Sequence of chain B:
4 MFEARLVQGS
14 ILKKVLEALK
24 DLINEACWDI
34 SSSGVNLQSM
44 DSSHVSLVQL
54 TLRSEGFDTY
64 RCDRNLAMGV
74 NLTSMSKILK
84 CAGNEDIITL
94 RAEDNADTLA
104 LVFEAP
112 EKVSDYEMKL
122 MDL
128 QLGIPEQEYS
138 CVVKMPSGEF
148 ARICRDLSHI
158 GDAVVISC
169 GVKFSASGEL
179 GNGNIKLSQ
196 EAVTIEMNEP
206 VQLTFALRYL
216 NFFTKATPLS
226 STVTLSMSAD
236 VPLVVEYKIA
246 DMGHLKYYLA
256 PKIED

The following describes two proteins that form a bound complex.

Contacts between the two chains:
Residue P237 in chain B contacts residue I7 in chain A (closest heavy-atom distance 3.8 Å).
Residue P132 in chain B interacts with residue F11 in chain A (closest heavy-atom distance 3.5 Å).
Residue M43 in chain B interacts with residue I7 in chain A (closest heavy-atom distance 3.5 Å).
Residue I131 in chain B contacts residue F11 in chain A (closest heavy-atom distance 4.6 Å).
Residue H47 in chain B interacts with residue T8 in chain A (closest heavy-atom distance 4.3 Å).
Residue L254 in chain B contacts residue I7 in chain A (closest heavy-atom distance 4.3 Å).
Residue Y253 in chain B is in contact with residue F11 in chain A (closest heavy-atom distance 3.7 Å).
Residue P237 in chain B is in contact with residue H10 in chain A (closest heavy-atom distance 3.6 Å).
Residue A255 in chain B contacts residue H10 in chain A (closest heavy-atom distance 4.0 Å).
Residue Y214 in chain B contacts residue Q4 in chain A (closest heavy-atom distance 4.3 Å).
Residue L254 in chain B contacts residue Q4 in chain A (closest heavy-atom distance 4.9 Å).
Residue L129 in chain B is in contact with residue I7 in chain A (closest heavy-atom distance 4.0 Å).
Residue L129 in chain B is in contact with residue T8 in chain A (closest heavy-atom distance 3.7 Å).
Residue Q128 in chain B is in contact with residue A12 in chain A (closest heavy-atom distance 4.5 Å).
Residue L50 in chain B is in contact with residue I7 in chain A (closest heavy-atom distance 4.1 Å).
Residue E259 in chain B interacts with residue T2 in chain A (closest heavy-atom distance 2.9 Å).
Residue V48 in chain B interacts with residue Q4 in chain A (closest heavy-atom distance 3.5 Å).
Residue L129 in chain B interacts with residue F11 in chain A (closest heavy-atom distance 3.8 Å).
Residue P256 in chain B contacts residue Q4 in chain A (closest heavy-atom distance 3.5 Å).
Residue A255 in chain B is in contact with residue Q4 in chain A (closest heavy-atom distance 2.9 Å).
Residue D260 in chain B interacts with residue R3 in chain A (closest heavy-atom distance 2.5 Å).
Residue G130 in chain B is in contact with residue A12 in chain A (closest heavy-atom distance 2.6 Å).
Residue V48 in chain B is in contact with residue T6 in chain A (closest heavy-atom distance 4.5 Å).
Residue Q128 in chain B interacts with residue K13 in chain A (closest heavy-atom distance 3.2 Å).
Residue H47 in chain B contacts residue I7 in chain A (closest heavy-atom distance 2.8 Å).
Residue K257 in chain B contacts residue T5 in chain A (closest heavy-atom distance 4.6 Å).
Residue T209 in chain B is in contact with residue T2 in chain A (closest heavy-atom distance 4.0 Å).
Residue I258 in chain B contacts residue T2 in chain A (closest heavy-atom distance 3.3 Å).
Residue P256 in chain B contacts residue H10 in chain A (closest heavy-atom distance 3.5 Å).
Residue L50 in chain B is in contact with residue F11 in chain A (closest heavy-atom distance 3.8 Å).
Residue Y253 in chain B interacts with residue I7 in chain A (closest heavy-atom distance 4.1 Å).
Residue H47 in chain B interacts with residue T6 in chain A (closest heavy-atom distance 3.3 Å).
Residue K257 in chain B is in contact with residue R3 in chain A (closest heavy-atom distance 3.2 Å).
Residue L129 in chain B interacts with residue K13 in chain A (closest heavy-atom distance 3.9 Å).
Residue G130 in chain B interacts with residue F11 in chain A (closest heavy-atom distance 3.5 Å).
Residue D260 in chain B is in contact with residue T2 in chain A (closest heavy-atom distance 4.0 Å).
Residue I258 in chain B interacts with residue T5 in chain A (closest heavy-atom distance 3.5 Å).
Residue A255 in chain B is in contact with residue T6 in chain A (closest heavy-atom distance 3.8 Å).
Residue I258 in chain B contacts residue Q4 in chain A (closest heavy-atom distance 5.0 Å).
Residue K257 in chain B contacts residue Q4 in chain A (closest heavy-atom distance 3.4 Å).
Residue P256 in chain B contacts residue R3 in chain A (closest heavy-atom distance 4.2 Å).
Residue G130 in chain B interacts with residue K13 in chain A (closest heavy-atom distance 4.5 Å).
Residue V48 in chain B contacts residue T5 in chain A (closest heavy-atom distance 3.8 Å).
Residue P237 in chain B is in contact with residue F11 in chain A (closest heavy-atom distance 3.5 Å).
Residue V236 in chain B contacts residue H10 in chain A (closest heavy-atom distance 4.4 Å).
Residue D235 in chain B interacts with residue H10 in chain A (closest heavy-atom distance 3.8 Å).
Residue A255 in chain B is in contact with residue T5 in chain A (closest heavy-atom distance 3.1 Å).
Residue P256 in chain B is in contact with residue T5 in chain A (closest heavy-atom distance 2.8 Å).
Residue A211 in chain B contacts residue Q4 in chain A (closest heavy-atom distance 3.6 Å).
Residue K257 in chain B is in contact with residue T2 in chain A (closest heavy-atom distance 3.2 Å).
Residue E259 in chain B is in contact with residue R3 in chain A (closest heavy-atom distance 4.8 Å).
Residue A255 in chain B interacts with residue I7 in chain A (closest heavy-atom distance 3.7 Å).
Residue L129 in chain B is in contact with residue A12 in chain A (closest heavy-atom distance 3.6 Å).
Residue V48 in chain B is in contact with residue I7 in chain A (closest heavy-atom distance 3.6 Å).
Residue H47 in chain B contacts residue T5 in chain A (closest heavy-atom distance 4.7 Å).
Residue M43 in chain B interacts with residue T8 in chain A (closest heavy-atom distance 3.5 Å).
Residue S49 in chain B contacts residue I7 in chain A (closest heavy-atom distance 3.7 Å).
Residue I258 in chain B contacts residue R3 in chain A (closest heavy-atom distance 2.8 Å).

Sequence of chain A:
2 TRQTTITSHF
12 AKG